Sequence of chain A:
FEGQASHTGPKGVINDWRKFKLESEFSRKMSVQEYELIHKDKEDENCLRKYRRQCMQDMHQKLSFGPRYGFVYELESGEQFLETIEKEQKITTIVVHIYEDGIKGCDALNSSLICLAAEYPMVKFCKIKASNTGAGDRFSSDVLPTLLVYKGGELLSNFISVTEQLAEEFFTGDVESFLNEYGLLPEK

This data describes a binding interaction between two proteins.

Sequence of chain B:
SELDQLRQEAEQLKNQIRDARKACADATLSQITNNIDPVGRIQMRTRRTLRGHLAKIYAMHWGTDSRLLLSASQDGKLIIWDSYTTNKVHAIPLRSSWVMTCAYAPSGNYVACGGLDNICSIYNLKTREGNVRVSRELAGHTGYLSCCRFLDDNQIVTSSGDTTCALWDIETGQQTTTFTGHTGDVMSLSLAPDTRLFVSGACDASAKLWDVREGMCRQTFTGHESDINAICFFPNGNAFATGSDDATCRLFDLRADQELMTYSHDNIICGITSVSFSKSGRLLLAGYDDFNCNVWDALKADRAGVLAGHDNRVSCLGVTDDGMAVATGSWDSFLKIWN

Residue-level contacts at the interface:
Residue M188 in chain B contacts residue K23 in chain A (closest heavy-atom distance 3.4 Å).
Residue D163 in chain B contacts residue R70 in chain A (closest heavy-atom distance 3.5 Å).
Residue R46 in chain B is in contact with residue E223 in chain A (closest heavy-atom distance 2.8 Å).
Residue D290 in chain B is in contact with residue S18 in chain A (closest heavy-atom distance 3.1 Å).
Residue M101 in chain B is in contact with residue I26 in chain A (closest heavy-atom distance 3.4 Å).
Residue G185 in chain B interacts with residue S69 in chain A (closest heavy-atom distance 3.4 Å).
Residue D228 in chain B is in contact with residue K23 in chain A (closest heavy-atom distance 3.0 Å).
Residue N230 in chain B contacts residue K23 in chain A (closest heavy-atom distance 2.9 Å).
Residue A309 in chain B is in contact with residue G225 in chain A (closest heavy-atom distance 3.5 Å).
Residue D228 in chain B is in contact with residue K71 in chain A (closest heavy-atom distance 2.8 Å).
Residue H311 in chain B contacts residue E196 in chain A (closest heavy-atom distance 3.2 Å).
Residue D246 in chain B interacts with residue A17 in chain A (closest heavy-atom distance 3.0 Å).
Residue T184 in chain B is in contact with residue S69 in chain A (closest heavy-atom distance 3.4 Å).
Residue L55 in chain B interacts with residue M98 in chain A (closest heavy-atom distance 3.3 Å).
Residue K57 in chain B interacts with residue D28 in chain A (closest heavy-atom distance 3.0 Å).
Residue M101 in chain B interacts with residue P22 in chain A (closest heavy-atom distance 3.1 Å).
Residue M188 in chain B contacts residue P22 in chain A (closest heavy-atom distance 3.5 Å).
Residue D76 in chain B interacts with residue R94 in chain A (closest heavy-atom distance 3.4 Å).
Residue Q75 in chain B interacts with residue R94 in chain A (closest heavy-atom distance 3.2 Å).
Residue Y145 in chain B contacts residue Y77 in chain A (closest heavy-atom distance 3.0 Å).
Residue C204 in chain B interacts with residue S69 in chain A (closest heavy-atom distance 3.2 Å).
Residue R304 in chain B interacts with residue E196 in chain A (closest heavy-atom distance 2.9 Å).
Residue Q44 in chain B contacts residue S199 in chain A (closest heavy-atom distance 3.1 Å).
Residue S98 in chain B contacts residue R94 in chain A (closest heavy-atom distance 3.4 Å).
Residue W99 in chain B is in contact with residue V25 in chain A (closest heavy-atom distance 3.5 Å).
Residue T274 in chain B is in contact with residue T20 in chain A (closest heavy-atom distance 2.7 Å).
Residue D290 in chain B is in contact with residue F13 in chain A (closest heavy-atom distance 3.3 Å).
Residue W332 in chain B interacts with residue M98 in chain A (closest heavy-atom distance 3.1 Å).
Residue D312 in chain B interacts with residue G225 in chain A (closest heavy-atom distance 3.5 Å).
Residue D246 in chain B interacts with residue K23 in chain A (closest heavy-atom distance 2.7 Å).
Residue W332 in chain B contacts residue M101 in chain A (closest heavy-atom distance 3.5 Å).
Residue D186 in chain B interacts with residue K71 in chain A (closest heavy-atom distance 3.1 Å).
Residue G144 in chain B is in contact with residue Y77 in chain A (closest heavy-atom distance 3.5 Å).
Residue N268 in chain B contacts residue E196 in chain A (closest heavy-atom distance 2.8 Å).
Residue Q44 in chain B contacts residue N200 in chain A (closest heavy-atom distance 2.7 Å).
Residue W99 in chain B contacts residue E85 in chain A (closest heavy-atom distance 3.0 Å).
Residue M45 in chain B is in contact with residue Y224 in chain A (closest heavy-atom distance 3.2 Å).
Residue R314 in chain B is in contact with residue H102 in chain A (closest heavy-atom distance 3.4 Å).
Residue C204 in chain B is in contact with residue K71 in chain A (closest heavy-atom distance 3.2 Å).
Residue F292 in chain B contacts residue H19 in chain A (closest heavy-atom distance 3.5 Å).
Residue D290 in chain B contacts residue H19 in chain A (closest heavy-atom distance 2.9 Å).
Residue R42 in chain B interacts with residue L197 in chain A (closest heavy-atom distance 3.3 Å).
Residue G310 in chain B interacts with residue Y224 in chain A (closest heavy-atom distance 3.5 Å).
Residue D246 in chain B is in contact with residue Q16 in chain A (closest heavy-atom distance 3.4 Å).
Residue D290 in chain B contacts residue T20 in chain A (closest heavy-atom distance 3.2 Å).
Residue L117 in chain B interacts with residue W29 in chain A (closest heavy-atom distance 3.5 Å).
Residue Y59 in chain B is in contact with residue D28 in chain A (closest heavy-atom distance 2.9 Å).
Residue D290 in chain B is in contact with residue A17 in chain A (closest heavy-atom distance 3.5 Å).
Residue R314 in chain B interacts with residue E229 in chain A (closest heavy-atom distance 2.7 Å).
Residue T164 in chain B is in contact with residue R70 in chain A (closest heavy-atom distance 2.7 Å).
Residue D186 in chain B contacts residue R70 in chain A (closest heavy-atom distance 3.2 Å).
Residue W99 in chain B is in contact with residue W29 in chain A (closest heavy-atom distance 3.3 Å).
Residue T47 in chain B contacts residue E223 in chain A (closest heavy-atom distance 2.8 Å).
Residue G310 in chain B contacts residue L198 in chain A (closest heavy-atom distance 3.3 Å).
Residue W332 in chain B interacts with residue L105 in chain A (closest heavy-atom distance 3.5 Å).
Residue D228 in chain B interacts with residue F68 in chain A (closest heavy-atom distance 3.4 Å).
Residue H311 in chain B interacts with residue K193 in chain A (closest heavy-atom distance 2.8 Å).
Residue L117 in chain B is in contact with residue M72 in chain A (closest heavy-atom distance 3.4 Å).
Residue K57 in chain B interacts with residue H19 in chain A (closest heavy-atom distance 2.8 Å).
Residue D186 in chain B interacts with residue S69 in chain A (closest heavy-atom distance 2.9 Å).